Sequence of chain A:
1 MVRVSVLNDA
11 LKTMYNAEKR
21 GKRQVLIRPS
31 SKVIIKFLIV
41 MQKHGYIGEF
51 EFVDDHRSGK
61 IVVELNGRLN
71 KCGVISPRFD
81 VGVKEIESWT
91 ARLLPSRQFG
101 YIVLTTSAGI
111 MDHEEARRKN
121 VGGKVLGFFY

Residue-level contacts at the interface:
Residue M7 in chain B is in contact with residue G82 in chain A (closest heavy-atom distance 3.1 Å).
Residue G6 in chain B interacts with residue G82 in chain A (closest heavy-atom distance 3.4 Å).
Residue M7 in chain B interacts with residue K84 in chain A (closest heavy-atom distance 3.9 Å).
Residue G6 in chain B is in contact with residue K84 in chain A (closest heavy-atom distance 4.8 Å).
Residue R5 in chain B is in contact with residue G82 in chain A (closest heavy-atom distance 4.7 Å).
Residue M7 in chain B contacts residue V83 in chain A (closest heavy-atom distance 3.7 Å).
Residue R5 in chain B is in contact with residue V83 in chain A (closest heavy-atom distance 3.9 Å).
Residue G6 in chain B interacts with residue V83 in chain A (closest heavy-atom distance 3.5 Å).

The following describes two proteins that form a bound complex.

Sequence of chain B:
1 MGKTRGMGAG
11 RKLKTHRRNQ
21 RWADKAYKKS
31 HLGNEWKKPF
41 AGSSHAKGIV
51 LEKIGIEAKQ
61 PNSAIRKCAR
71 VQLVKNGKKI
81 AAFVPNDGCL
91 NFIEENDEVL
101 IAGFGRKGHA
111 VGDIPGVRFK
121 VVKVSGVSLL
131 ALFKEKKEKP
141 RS